Residue-level contacts at the interface:
Residue R68 in the second protein contacts residue K155 in the first protein (closest heavy-atom distance 3.3 Å).
Residue S38 in the second protein is in contact with residue G52 in the first protein (closest heavy-atom distance 3.7 Å).
Residue V13 in the second protein is in contact with residue R156 in the first protein (closest heavy-atom distance 2.6 Å).
Residue L45 in the second protein is in contact with residue R48 in the first protein (closest heavy-atom distance 3.9 Å).
Residue F27 in the second protein contacts residue V159 in the first protein (closest heavy-atom distance 3.9 Å).
Residue V165 in the second protein is in contact with residue N23 in the first protein (closest heavy-atom distance 3.5 Å).
Residue R156 in the second protein interacts with residue R16 in the first protein (closest heavy-atom distance 3.8 Å).
Residue N23 in the second protein is in contact with residue I163 in the first protein (closest heavy-atom distance 3.4 Å).
Residue I53 in the second protein interacts with residue F35 in the first protein (closest heavy-atom distance 4.0 Å).
Residue I163 in the second protein is in contact with residue W26 in the first protein (closest heavy-atom distance 3.8 Å).
Residue F27 in the second protein contacts residue S162 in the first protein (closest heavy-atom distance 3.3 Å).
Residue L45 in the second protein contacts residue I49 in the first protein (closest heavy-atom distance 3.7 Å).
Residue I30 in the second protein contacts residue L166 in the first protein (closest heavy-atom distance 3.6 Å).
Residue T177 in the second protein is in contact with residue L34 in the first protein (closest heavy-atom distance 3.5 Å).
Residue L34 in the second protein is in contact with residue L173 in the first protein (closest heavy-atom distance 3.7 Å).
Residue F35 in the second protein contacts residue V56 in the first protein (closest heavy-atom distance 3.4 Å).
Residue L59 in the second protein contacts residue F27 in the first protein (closest heavy-atom distance 4.0 Å).
Residue V159 in the second protein contacts residue S18 in the first protein (closest heavy-atom distance 3.6 Å).
Residue G52 in the second protein interacts with residue F35 in the first protein (closest heavy-atom distance 3.6 Å).
Residue F27 in the second protein contacts residue I163 in the first protein (closest heavy-atom distance 4.0 Å).
Residue R48 in the second protein is in contact with residue L45 in the first protein (closest heavy-atom distance 3.6 Å).
Residue D181 in the second protein contacts residue S38 in the first protein (closest heavy-atom distance 3.0 Å).
Residue L166 in the second protein is in contact with residue F27 in the first protein (closest heavy-atom distance 3.8 Å).
Residue V56 in the second protein contacts residue L60 in the first protein (closest heavy-atom distance 3.6 Å).
Residue L64 in the second protein contacts residue G158 in the first protein (closest heavy-atom distance 3.5 Å).
Residue R71 in the second protein is in contact with residue R71 in the first protein (closest heavy-atom distance 3.6 Å).
Residue I39 in the second protein contacts residue R48 in the first protein (closest heavy-atom distance 3.1 Å).
Residue I30 in the second protein is in contact with residue I163 in the first protein (closest heavy-atom distance 3.9 Å).
Residue L63 in the second protein interacts with residue F27 in the first protein (closest heavy-atom distance 3.6 Å).
Residue S162 in the second protein is in contact with residue A22 in the first protein (closest heavy-atom distance 3.8 Å).
Residue L166 in the second protein contacts residue I30 in the first protein (closest heavy-atom distance 3.7 Å).
Residue V56 in the second protein contacts residue F35 in the first protein (closest heavy-atom distance 3.8 Å).
Residue A14 in the second protein interacts with residue R156 in the first protein (closest heavy-atom distance 2.6 Å).
Residue S38 in the second protein is in contact with residue L173 in the first protein (closest heavy-atom distance 3.6 Å).
Residue V56 in the second protein interacts with residue V31 in the first protein (closest heavy-atom distance 4.0 Å).
Residue V159 in the second protein interacts with residue A22 in the first protein (closest heavy-atom distance 4.0 Å).
Residue F35 in the second protein interacts with residue F35 in the first protein (closest heavy-atom distance 3.8 Å).
Residue I39 in the second protein is in contact with residue G52 in the first protein (closest heavy-atom distance 3.7 Å).
Residue S38 in the second protein interacts with residue V56 in the first protein (closest heavy-atom distance 3.3 Å).
Residue I39 in the second protein is in contact with residue I53 in the first protein (closest heavy-atom distance 3.8 Å).
Residue L64 in the second protein contacts residue L64 in the first protein (closest heavy-atom distance 3.7 Å).
Residue G158 in the second protein is in contact with residue A19 in the first protein (closest heavy-atom distance 3.3 Å).
Residue E67 in the second protein contacts residue E67 in the first protein (closest heavy-atom distance 3.7 Å).
Residue I49 in the second protein contacts residue I39 in the first protein (closest heavy-atom distance 4.0 Å).
Residue S162 in the second protein is in contact with residue W26 in the first protein (closest heavy-atom distance 4.0 Å).
Residue R68 in the second protein contacts residue G157 in the first protein (closest heavy-atom distance 3.2 Å).
Residue E42 in the second protein is in contact with residue R48 in the first protein (closest heavy-atom distance 3.0 Å).
Residue T151 in the second protein contacts residue A19 in the first protein (closest heavy-atom distance 3.4 Å).
Residue L166 in the second protein contacts residue N23 in the first protein (closest heavy-atom distance 3.6 Å).
Residue E20 in the second protein interacts with residue R156 in the first protein (closest heavy-atom distance 4.0 Å).
Residue S162 in the second protein is in contact with residue A19 in the first protein (closest heavy-atom distance 3.2 Å).
Residue S38 in the second protein interacts with residue T177 in the first protein (closest heavy-atom distance 3.7 Å).
Residue L166 in the second protein contacts residue W26 in the first protein (closest heavy-atom distance 3.6 Å).
Residue W26 in the second protein is in contact with residue I163 in the first protein (closest heavy-atom distance 4.0 Å).
Residue L37 in the second protein contacts residue I170 in the first protein (closest heavy-atom distance 3.6 Å).
Residue L60 in the second protein contacts residue L60 in the first protein (closest heavy-atom distance 3.6 Å).
Residue T177 in the second protein contacts residue S38 in the first protein (closest heavy-atom distance 3.6 Å).
Residue I39 in the second protein interacts with residue I49 in the first protein (closest heavy-atom distance 3.7 Å).
Residue L45 in the second protein contacts residue L45 in the first protein (closest heavy-atom distance 3.8 Å).
Residue R16 in the second protein interacts with residue R156 in the first protein (closest heavy-atom distance 3.9 Å).

These two protein chains interact to form a complex.

Sequence of the second protein:
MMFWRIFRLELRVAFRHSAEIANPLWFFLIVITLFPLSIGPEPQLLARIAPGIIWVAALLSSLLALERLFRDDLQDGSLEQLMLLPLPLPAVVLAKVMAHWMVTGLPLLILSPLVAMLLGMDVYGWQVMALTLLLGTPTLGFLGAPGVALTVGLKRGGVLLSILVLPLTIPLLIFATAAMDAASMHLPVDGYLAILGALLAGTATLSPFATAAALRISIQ

Sequence of the first protein:
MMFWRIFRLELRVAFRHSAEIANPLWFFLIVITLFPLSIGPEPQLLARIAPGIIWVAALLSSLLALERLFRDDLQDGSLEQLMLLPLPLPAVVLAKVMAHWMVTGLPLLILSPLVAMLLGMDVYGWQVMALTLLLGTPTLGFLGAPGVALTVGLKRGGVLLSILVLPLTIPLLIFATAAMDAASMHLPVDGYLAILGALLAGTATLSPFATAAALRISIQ